The following describes two proteins that form a bound complex.

Contacts between the two chains:
Residue L41 in chain B contacts residue P37 in chain A (closest heavy-atom distance 3.5 Å).
Residue G83 in chain B interacts with residue R25 in chain A (closest heavy-atom distance 3.6 Å).
Residue L79 in chain B is in contact with residue G23 in chain A (closest heavy-atom distance 3.8 Å).
Residue A78 in chain B interacts with residue G23 in chain A (closest heavy-atom distance 3.6 Å).
Residue L41 in chain B contacts residue L41 in chain A (closest heavy-atom distance 3.4 Å).
Residue L107 in chain B is in contact with residue L21 in chain A (closest heavy-atom distance 3.9 Å).
Residue N45 in chain B contacts residue Q44 in chain A (closest heavy-atom distance 3.5 Å).
Residue H38 in chain B is in contact with residue F33 in chain A (closest heavy-atom distance 3.5 Å).
Residue N45 in chain B is in contact with residue R43 in chain A (closest heavy-atom distance 3.0 Å).
Residue R144 in chain B is in contact with residue K53 in chain A (closest heavy-atom distance 3.7 Å).
Residue E110 in chain B contacts residue L21 in chain A (closest heavy-atom distance 3.9 Å).
Residue V82 in chain B interacts with residue L21 in chain A (closest heavy-atom distance 3.0 Å).
Residue L48 in chain B interacts with residue M47 in chain A (closest heavy-atom distance 3.9 Å).
Residue L48 in chain B contacts residue I51 in chain A (closest heavy-atom distance 3.3 Å).
Residue K118 in chain B contacts residue Y77 in chain A (closest heavy-atom distance 3.1 Å).
Residue R120 in chain B contacts residue T74 in chain A (closest heavy-atom distance 3.6 Å).
Residue Q44 in chain B contacts residue Q44 in chain A (closest heavy-atom distance 2.3 Å).
Residue H38 in chain B interacts with residue W35 in chain A (closest heavy-atom distance 2.9 Å).
Residue E110 in chain B contacts residue H19 in chain A (closest heavy-atom distance 3.0 Å).
Residue D121 in chain B interacts with residue Y77 in chain A (closest heavy-atom distance 3.3 Å).
Residue N49 in chain B is in contact with residue M47 in chain A (closest heavy-atom distance 3.2 Å).
Residue K117 in chain B is in contact with residue Y77 in chain A (closest heavy-atom distance 3.6 Å).
Residue T109 in chain B contacts residue R50 in chain A (closest heavy-atom distance 3.7 Å).
Residue D121 in chain B contacts residue T74 in chain A (closest heavy-atom distance 3.0 Å).
Residue K13 in chain B is in contact with residue F33 in chain A (closest heavy-atom distance 3.8 Å).
Residue N49 in chain B is in contact with residue Y32 in chain A (closest heavy-atom distance 2.9 Å).
Residue Y77 in chain B contacts residue G23 in chain A (closest heavy-atom distance 3.8 Å).
Residue E110 in chain B contacts residue R50 in chain A (closest heavy-atom distance 3.0 Å).
Residue D121 in chain B interacts with residue A78 in chain A (closest heavy-atom distance 3.8 Å).
Residue T177 in chain B interacts with residue F14 in chain A (closest heavy-atom distance 3.5 Å).
Residue V81 in chain B contacts residue L21 in chain A (closest heavy-atom distance 3.0 Å).
Residue E86 in chain B contacts residue R25 in chain A (closest heavy-atom distance 2.8 Å).
Residue G80 in chain B is in contact with residue L21 in chain A (closest heavy-atom distance 3.3 Å).
Residue D115 in chain B interacts with residue R17 in chain A (closest heavy-atom distance 3.2 Å).
Residue M55 in chain B contacts residue S54 in chain A (closest heavy-atom distance 3.5 Å).
Residue R120 in chain B is in contact with residue R73 in chain A (closest heavy-atom distance 3.8 Å).
Residue E110 in chain B interacts with residue R17 in chain A (closest heavy-atom distance 3.8 Å).
Residue N112 in chain B is in contact with residue K53 in chain A (closest heavy-atom distance 3.7 Å).
Residue F46 in chain B contacts residue F33 in chain A (closest heavy-atom distance 3.6 Å).
Residue T177 in chain B interacts with residue K13 in chain A (closest heavy-atom distance 3.4 Å).
Residue L41 in chain B is in contact with residue Q44 in chain A (closest heavy-atom distance 3.4 Å).
Residue L52 in chain B contacts residue M47 in chain A (closest heavy-atom distance 3.4 Å).
Residue N49 in chain B contacts residue H19 in chain A (closest heavy-atom distance 3.8 Å).
Residue I176 in chain B contacts residue R17 in chain A (closest heavy-atom distance 3.7 Å).
Residue A78 in chain B interacts with residue R25 in chain A (closest heavy-atom distance 3.9 Å).
Residue L79 in chain B interacts with residue R25 in chain A (closest heavy-atom distance 3.2 Å).
Residue L79 in chain B interacts with residue N22 in chain A (closest heavy-atom distance 3.3 Å).
Residue E110 in chain B interacts with residue G18 in chain A (closest heavy-atom distance 3.6 Å).
Residue A78 in chain B is in contact with residue K24 in chain A (closest heavy-atom distance 2.8 Å).
Residue G80 in chain B contacts residue N22 in chain A (closest heavy-atom distance 3.9 Å).
Residue I51 in chain B contacts residue I51 in chain A (closest heavy-atom distance 3.8 Å).
Residue V82 in chain B interacts with residue N22 in chain A (closest heavy-atom distance 3.2 Å).
Residue D114 in chain B interacts with residue K53 in chain A (closest heavy-atom distance 3.5 Å).
Residue M55 in chain B interacts with residue M55 in chain A (closest heavy-atom distance 3.2 Å).
Residue H173 in chain B contacts residue F14 in chain A (closest heavy-atom distance 3.2 Å).
Residue N49 in chain B contacts residue R43 in chain A (closest heavy-atom distance 2.8 Å).
Residue N45 in chain B interacts with residue L40 in chain A (closest heavy-atom distance 3.2 Å).
Residue H38 in chain B interacts with residue L40 in chain A (closest heavy-atom distance 3.7 Å).
Residue G80 in chain B is in contact with residue G23 in chain A (closest heavy-atom distance 3.4 Å).
Residue L48 in chain B contacts residue Q44 in chain A (closest heavy-atom distance 3.6 Å).

Sequence of chain B:
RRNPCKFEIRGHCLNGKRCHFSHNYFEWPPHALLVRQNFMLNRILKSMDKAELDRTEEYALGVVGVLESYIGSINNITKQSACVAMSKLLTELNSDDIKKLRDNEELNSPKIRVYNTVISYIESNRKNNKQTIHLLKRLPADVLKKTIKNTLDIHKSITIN

Sequence of chain A:
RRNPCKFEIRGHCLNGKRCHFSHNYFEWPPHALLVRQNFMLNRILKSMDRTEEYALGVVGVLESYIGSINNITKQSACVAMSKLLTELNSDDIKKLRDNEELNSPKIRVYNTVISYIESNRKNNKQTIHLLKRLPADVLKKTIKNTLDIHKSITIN